Residue-level contacts at the interface:
Residue M437 in the first protein is in contact with residue V5 in the second protein (closest heavy-atom distance 4.4 Å).
Residue L419 in the first protein is in contact with residue L23 in the second protein (closest heavy-atom distance 4.0 Å).
Residue L419 in the first protein is in contact with residue I24 in the second protein (closest heavy-atom distance 3.9 Å).
Residue M430 in the first protein contacts residue F13 in the second protein (closest heavy-atom distance 4.1 Å).
Residue M437 in the first protein is in contact with residue M1 in the second protein (closest heavy-atom distance 3.4 Å).
Residue K415 in the first protein interacts with residue I24 in the second protein (closest heavy-atom distance 3.2 Å).
Residue A418 in the first protein interacts with residue L23 in the second protein (closest heavy-atom distance 4.4 Å).
Residue M437 in the first protein contacts residue V9 in the second protein (closest heavy-atom distance 4.8 Å).
Residue K415 in the first protein contacts residue A26 in the second protein (closest heavy-atom distance 4.8 Å).
Residue T426 in the first protein interacts with residue L16 in the second protein (closest heavy-atom distance 4.5 Å).
Residue M430 in the first protein contacts residue L16 in the second protein (closest heavy-atom distance 4.8 Å).
Residue K415 in the first protein contacts residue L23 in the second protein (closest heavy-atom distance 3.6 Å).

Sequence of the second protein:
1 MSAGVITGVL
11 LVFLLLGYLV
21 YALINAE

Sequence of the first protein:
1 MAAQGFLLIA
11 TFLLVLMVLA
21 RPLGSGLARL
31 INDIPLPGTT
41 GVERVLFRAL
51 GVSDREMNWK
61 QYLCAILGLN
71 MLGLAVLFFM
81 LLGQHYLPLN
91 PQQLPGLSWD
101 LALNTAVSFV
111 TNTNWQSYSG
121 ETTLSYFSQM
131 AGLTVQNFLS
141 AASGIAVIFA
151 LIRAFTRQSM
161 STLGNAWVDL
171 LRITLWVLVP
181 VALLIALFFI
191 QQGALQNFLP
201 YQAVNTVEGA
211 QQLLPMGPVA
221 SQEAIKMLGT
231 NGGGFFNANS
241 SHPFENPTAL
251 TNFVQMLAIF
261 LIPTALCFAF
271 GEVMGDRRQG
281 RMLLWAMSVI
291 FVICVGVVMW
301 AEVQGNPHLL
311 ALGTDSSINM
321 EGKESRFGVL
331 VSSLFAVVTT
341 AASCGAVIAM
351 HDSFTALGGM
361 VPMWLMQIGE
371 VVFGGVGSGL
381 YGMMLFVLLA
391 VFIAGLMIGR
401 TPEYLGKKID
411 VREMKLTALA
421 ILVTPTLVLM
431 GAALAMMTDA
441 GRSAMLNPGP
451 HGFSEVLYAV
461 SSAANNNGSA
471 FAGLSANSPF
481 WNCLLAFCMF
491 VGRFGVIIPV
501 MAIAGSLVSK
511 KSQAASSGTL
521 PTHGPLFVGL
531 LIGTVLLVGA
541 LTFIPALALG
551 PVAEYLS

These two protein chains interact to form a complex.